Sequence of the second protein:
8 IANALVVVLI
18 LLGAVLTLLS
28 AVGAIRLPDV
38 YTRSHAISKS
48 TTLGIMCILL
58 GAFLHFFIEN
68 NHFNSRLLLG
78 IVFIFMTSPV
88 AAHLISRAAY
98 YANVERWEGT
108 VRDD

Contacts between the two chains:
Residue I90 in the first protein interacts with residue Y97 in the second protein (closest heavy-atom distance 4.0 Å).
Residue L133 in the first protein contacts residue T39 in the second protein (closest heavy-atom distance 3.7 Å).
Residue D120 in the first protein is in contact with residue Y97 in the second protein (closest heavy-atom distance 3.2 Å).
Residue I69 in the first protein interacts with residue L50 in the second protein (closest heavy-atom distance 4.4 Å).
Residue R82 in the first protein interacts with residue R33 in the second protein (closest heavy-atom distance 3.1 Å).
Residue L112 in the first protein is in contact with residue K46 in the second protein (closest heavy-atom distance 4.3 Å).
Residue L117 in the first protein is in contact with residue Y38 in the second protein (closest heavy-atom distance 4.0 Å).
Residue L68 in the first protein is in contact with residue F82 in the second protein (closest heavy-atom distance 4.0 Å).
Residue I86 in the first protein interacts with residue L34 in the second protein (closest heavy-atom distance 4.3 Å).
Residue Y129 in the first protein interacts with residue D110 in the second protein (closest heavy-atom distance 3.5 Å).
Residue I86 in the first protein contacts residue T39 in the second protein (closest heavy-atom distance 4.2 Å).
Residue T111 in the first protein interacts with residue P86 in the second protein (closest heavy-atom distance 3.9 Å).
Residue F91 in the first protein interacts with residue D110 in the second protein (closest heavy-atom distance 3.5 Å).
Residue I90 in the first protein is in contact with residue R109 in the second protein (closest heavy-atom distance 3.3 Å).
Residue V79 in the first protein contacts residue L34 in the second protein (closest heavy-atom distance 4.3 Å).
Residue V79 in the first protein is in contact with residue R33 in the second protein (closest heavy-atom distance 4.0 Å).
Residue L68 in the first protein contacts residue M53 in the second protein (closest heavy-atom distance 3.7 Å).
Residue V79 in the first protein is in contact with residue V29 in the second protein (closest heavy-atom distance 3.8 Å).
Residue D120 in the first protein contacts residue Y98 in the second protein (closest heavy-atom distance 2.9 Å).
Residue V79 in the first protein is in contact with residue G30 in the second protein (closest heavy-atom distance 3.8 Å).
Residue L117 in the first protein is in contact with residue H42 in the second protein (closest heavy-atom distance 3.5 Å).
Residue D120 in the first protein interacts with residue D111 in the second protein (closest heavy-atom distance 4.4 Å).
Residue L119 in the first protein is in contact with residue Y38 in the second protein (closest heavy-atom distance 4.1 Å).
Residue P88 in the first protein interacts with residue E105 in the second protein (closest heavy-atom distance 4.3 Å).
Residue A92 in the first protein is in contact with residue D110 in the second protein (closest heavy-atom distance 3.3 Å).
Residue S83 in the first protein is in contact with residue R33 in the second protein (closest heavy-atom distance 3.1 Å).
Residue T111 in the first protein is in contact with residue K46 in the second protein (closest heavy-atom distance 3.9 Å).
Residue A89 in the first protein contacts residue T107 in the second protein (closest heavy-atom distance 3.7 Å).
Residue A76 in the first protein contacts residue L26 in the second protein (closest heavy-atom distance 3.7 Å).
Residue V79 in the first protein contacts residue L26 in the second protein (closest heavy-atom distance 3.8 Å).
Residue T116 in the first protein contacts residue K46 in the second protein (closest heavy-atom distance 3.7 Å).
Residue M80 in the first protein is in contact with residue L26 in the second protein (closest heavy-atom distance 4.2 Å).
Residue S71 in the first protein interacts with residue K46 in the second protein (closest heavy-atom distance 3.6 Å).
Residue L133 in the first protein interacts with residue H42 in the second protein (closest heavy-atom distance 3.8 Å).
Residue H131 in the first protein contacts residue Y38 in the second protein (closest heavy-atom distance 3.5 Å).
Residue T116 in the first protein is in contact with residue H42 in the second protein (closest heavy-atom distance 3.3 Å).
Residue F64 in the first protein interacts with residue F82 in the second protein (closest heavy-atom distance 3.9 Å).
Residue I90 in the first protein interacts with residue D110 in the second protein (closest heavy-atom distance 3.0 Å).
Residue N72 in the first protein is in contact with residue S47 in the second protein (closest heavy-atom distance 3.3 Å).
Residue I86 in the first protein contacts residue W104 in the second protein (closest heavy-atom distance 3.2 Å).
Residue L119 in the first protein interacts with residue Y97 in the second protein (closest heavy-atom distance 4.1 Å).
Residue P88 in the first protein contacts residue T107 in the second protein (closest heavy-atom distance 2.5 Å).
Residue H131 in the first protein contacts residue H42 in the second protein (closest heavy-atom distance 3.0 Å).
Residue M108 in the first protein is in contact with residue M83 in the second protein (closest heavy-atom distance 3.6 Å).
Residue V75 in the first protein contacts residue A43 in the second protein (closest heavy-atom distance 3.9 Å).
Residue L117 in the first protein is in contact with residue S93 in the second protein (closest heavy-atom distance 3.6 Å).
Residue L117 in the first protein contacts residue S41 in the second protein (closest heavy-atom distance 3.7 Å).
Residue T113 in the first protein is in contact with residue K46 in the second protein (closest heavy-atom distance 4.1 Å).
Residue N72 in the first protein is in contact with residue K46 in the second protein (closest heavy-atom distance 3.6 Å).
Residue N72 in the first protein contacts residue L23 in the second protein (closest heavy-atom distance 3.2 Å).
Residue N72 in the first protein contacts residue L50 in the second protein (closest heavy-atom distance 3.2 Å).
Residue L112 in the first protein contacts residue F82 in the second protein (closest heavy-atom distance 3.6 Å).
Residue L119 in the first protein contacts residue H90 in the second protein (closest heavy-atom distance 4.2 Å).
Residue G115 in the first protein interacts with residue H42 in the second protein (closest heavy-atom distance 3.8 Å).
Residue V75 in the first protein contacts residue K46 in the second protein (closest heavy-atom distance 3.8 Å).
Residue V118 in the first protein interacts with residue H90 in the second protein (closest heavy-atom distance 3.1 Å).
Residue P88 in the first protein contacts residue W104 in the second protein (closest heavy-atom distance 3.6 Å).
Residue D120 in the first protein is in contact with residue R94 in the second protein (closest heavy-atom distance 3.3 Å).
Residue Q81 in the first protein interacts with residue R33 in the second protein (closest heavy-atom distance 4.0 Å).
Residue L68 in the first protein is in contact with residue L50 in the second protein (closest heavy-atom distance 3.7 Å).

Sequence of the first protein:
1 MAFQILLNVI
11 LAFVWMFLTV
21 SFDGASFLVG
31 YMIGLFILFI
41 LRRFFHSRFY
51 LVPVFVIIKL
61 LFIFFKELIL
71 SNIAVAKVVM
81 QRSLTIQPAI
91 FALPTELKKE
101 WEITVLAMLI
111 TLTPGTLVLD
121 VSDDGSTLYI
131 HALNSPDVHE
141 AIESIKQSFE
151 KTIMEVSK

These two protein chains interact to form a complex.